The following describes two proteins that form a bound complex.

Sequence of chain A:
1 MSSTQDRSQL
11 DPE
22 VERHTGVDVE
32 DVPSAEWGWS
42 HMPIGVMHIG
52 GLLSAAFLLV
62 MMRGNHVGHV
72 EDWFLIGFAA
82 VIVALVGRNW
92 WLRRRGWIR

Sequence of chain B:
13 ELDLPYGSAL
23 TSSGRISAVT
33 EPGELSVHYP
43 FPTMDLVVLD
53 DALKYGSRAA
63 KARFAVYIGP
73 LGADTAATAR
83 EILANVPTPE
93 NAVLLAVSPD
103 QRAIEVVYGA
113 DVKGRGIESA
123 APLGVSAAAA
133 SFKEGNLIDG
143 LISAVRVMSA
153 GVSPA

Residue-level contacts at the interface:
Residue K63 in chain B is in contact with residue E31 in chain A (closest heavy-atom distance 4.0 Å).
Residue D53 in chain B is in contact with residue G97 in chain A (closest heavy-atom distance 3.5 Å).
Residue V49 in chain B is in contact with residue I99 in chain A (closest heavy-atom distance 4.3 Å).
Residue R60 in chain B interacts with residue E31 in chain A (closest heavy-atom distance 3.3 Å).
Residue V50 in chain B interacts with residue I99 in chain A (closest heavy-atom distance 3.7 Å).
Residue Y57 in chain B is in contact with residue W98 in chain A (closest heavy-atom distance 4.5 Å).
Residue D53 in chain B contacts residue I99 in chain A (closest heavy-atom distance 4.3 Å).
Residue D53 in chain B is in contact with residue W98 in chain A (closest heavy-atom distance 4.2 Å).
Residue R60 in chain B contacts residue D32 in chain A (closest heavy-atom distance 3.9 Å).
Residue M46 in chain B interacts with residue R100 in chain A (closest heavy-atom distance 4.3 Å).
Residue K63 in chain B interacts with residue D29 in chain A (closest heavy-atom distance 4.5 Å).
Residue R60 in chain B is in contact with residue D29 in chain A (closest heavy-atom distance 3.3 Å).
Residue M46 in chain B contacts residue I99 in chain A (closest heavy-atom distance 3.8 Å).